The following describes two proteins that form a bound complex.

Sequence of chain B:
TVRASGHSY

Sequence of chain A:
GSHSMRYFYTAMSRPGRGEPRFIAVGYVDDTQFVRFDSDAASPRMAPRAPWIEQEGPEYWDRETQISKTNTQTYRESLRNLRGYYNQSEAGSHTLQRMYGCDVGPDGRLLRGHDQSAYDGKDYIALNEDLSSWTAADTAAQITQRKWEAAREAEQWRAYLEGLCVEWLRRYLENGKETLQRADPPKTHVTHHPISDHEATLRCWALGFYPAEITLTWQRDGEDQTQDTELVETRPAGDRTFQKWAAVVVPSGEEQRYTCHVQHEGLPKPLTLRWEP

Contacts between the two chains:
Residue M5 in chain A interacts with residue T1 in chain B (closest heavy-atom distance 3.9 Å).
Residue K146 in chain A interacts with residue H7 in chain B (closest heavy-atom distance 3.6 Å).
Residue Y159 in chain A contacts residue V2 in chain B (closest heavy-atom distance 3.8 Å).
Residue R62 in chain A contacts residue T1 in chain B (closest heavy-atom distance 2.9 Å).
Residue W167 in chain A interacts with residue T1 in chain B (closest heavy-atom distance 3.4 Å).
Residue R62 in chain A contacts residue R3 in chain B (closest heavy-atom distance 4.2 Å).
Residue E152 in chain A contacts residue G6 in chain B (closest heavy-atom distance 3.4 Å).
Residue Y7 in chain A contacts residue T1 in chain B (closest heavy-atom distance 2.7 Å).
Residue R62 in chain A is in contact with residue A4 in chain B (closest heavy-atom distance 3.8 Å).
Residue T73 in chain A contacts residue G6 in chain B (closest heavy-atom distance 3.7 Å).
Residue S116 in chain A contacts residue Y9 in chain B (closest heavy-atom distance 2.8 Å).
Residue W156 in chain A is in contact with residue R3 in chain B (closest heavy-atom distance 3.0 Å).
Residue I66 in chain A interacts with residue S5 in chain B (closest heavy-atom distance 3.5 Å).
Residue N80 in chain A interacts with residue S8 in chain B (closest heavy-atom distance 3.8 Å).
Residue W147 in chain A is in contact with residue Y9 in chain B (closest heavy-atom distance 3.6 Å).
Residue Y59 in chain A is in contact with residue T1 in chain B (closest heavy-atom distance 4.2 Å).
Residue Q96 in chain A interacts with residue Y9 in chain B (closest heavy-atom distance 4.7 Å).
Residue T73 in chain A interacts with residue S8 in chain B (closest heavy-atom distance 3.7 Å).
Residue E76 in chain A is in contact with residue S8 in chain B (closest heavy-atom distance 3.1 Å).
Residue T143 in chain A interacts with residue Y9 in chain B (closest heavy-atom distance 2.5 Å).
Residue I66 in chain A is in contact with residue A4 in chain B (closest heavy-atom distance 3.9 Å).
Residue Y99 in chain A is in contact with residue R3 in chain B (closest heavy-atom distance 3.0 Å).
Residue I66 in chain A is in contact with residue R3 in chain B (closest heavy-atom distance 3.3 Å).
Residue L81 in chain A interacts with residue Y9 in chain B (closest heavy-atom distance 4.2 Å).
Residue A150 in chain A is in contact with residue H7 in chain B (closest heavy-atom distance 4.0 Å).
Residue Y74 in chain A interacts with residue Y9 in chain B (closest heavy-atom distance 3.8 Å).
Residue Y9 in chain A contacts residue R3 in chain B (closest heavy-atom distance 4.5 Å).
Residue L163 in chain A interacts with residue T1 in chain B (closest heavy-atom distance 4.3 Å).
Residue T69 in chain A is in contact with residue S5 in chain B (closest heavy-atom distance 3.7 Å).
Residue Y159 in chain A is in contact with residue T1 in chain B (closest heavy-atom distance 2.6 Å).
Residue N70 in chain A is in contact with residue S5 in chain B (closest heavy-atom distance 3.3 Å).
Residue E152 in chain A interacts with residue R3 in chain B (closest heavy-atom distance 3.0 Å).
Residue I66 in chain A contacts residue V2 in chain B (closest heavy-atom distance 3.6 Å).
Residue W147 in chain A is in contact with residue H7 in chain B (closest heavy-atom distance 3.5 Å).
Residue S77 in chain A is in contact with residue Y9 in chain B (closest heavy-atom distance 2.8 Å).
Residue W147 in chain A interacts with residue S8 in chain B (closest heavy-atom distance 3.3 Å).
Residue R97 in chain A is in contact with residue R3 in chain B (closest heavy-atom distance 4.7 Å).
Residue F33 in chain A interacts with residue T1 in chain B (closest heavy-atom distance 4.5 Å).
Residue E63 in chain A is in contact with residue V2 in chain B (closest heavy-atom distance 2.9 Å).
Residue Y7 in chain A interacts with residue V2 in chain B (closest heavy-atom distance 3.5 Å).
Residue T73 in chain A is in contact with residue H7 in chain B (closest heavy-atom distance 4.3 Å).
Residue Y84 in chain A is in contact with residue Y9 in chain B (closest heavy-atom distance 3.1 Å).
Residue Y99 in chain A contacts residue V2 in chain B (closest heavy-atom distance 3.4 Å).
Residue E152 in chain A contacts residue H7 in chain B (closest heavy-atom distance 2.7 Å).
Residue I124 in chain A contacts residue Y9 in chain B (closest heavy-atom distance 4.4 Å).
Residue Y9 in chain A is in contact with residue V2 in chain B (closest heavy-atom distance 3.5 Å).
Residue K146 in chain A interacts with residue Y9 in chain B (closest heavy-atom distance 3.1 Å).
Residue Y171 in chain A contacts residue T1 in chain B (closest heavy-atom distance 2.8 Å).
Residue K146 in chain A contacts residue S8 in chain B (closest heavy-atom distance 4.1 Å).
Residue N70 in chain A is in contact with residue G6 in chain B (closest heavy-atom distance 4.5 Å).
Residue Q155 in chain A is in contact with residue R3 in chain B (closest heavy-atom distance 3.7 Å).
Residue E63 in chain A is in contact with residue T1 in chain B (closest heavy-atom distance 2.8 Å).
Residue S77 in chain A interacts with residue S8 in chain B (closest heavy-atom distance 3.2 Å).
Residue R97 in chain A interacts with residue Y9 in chain B (closest heavy-atom distance 3.2 Å).
Residue L95 in chain A is in contact with residue Y9 in chain B (closest heavy-atom distance 3.7 Å).
Residue Y123 in chain A interacts with residue Y9 in chain B (closest heavy-atom distance 3.9 Å).
Residue R62 in chain A interacts with residue V2 in chain B (closest heavy-atom distance 3.0 Å).
Residue Y159 in chain A contacts residue R3 in chain B (closest heavy-atom distance 3.7 Å).
Residue N80 in chain A interacts with residue Y9 in chain B (closest heavy-atom distance 3.1 Å).
Residue M45 in chain A interacts with residue V2 in chain B (closest heavy-atom distance 3.9 Å).